The following describes two proteins that form a bound complex.

Sequence of protein 1:
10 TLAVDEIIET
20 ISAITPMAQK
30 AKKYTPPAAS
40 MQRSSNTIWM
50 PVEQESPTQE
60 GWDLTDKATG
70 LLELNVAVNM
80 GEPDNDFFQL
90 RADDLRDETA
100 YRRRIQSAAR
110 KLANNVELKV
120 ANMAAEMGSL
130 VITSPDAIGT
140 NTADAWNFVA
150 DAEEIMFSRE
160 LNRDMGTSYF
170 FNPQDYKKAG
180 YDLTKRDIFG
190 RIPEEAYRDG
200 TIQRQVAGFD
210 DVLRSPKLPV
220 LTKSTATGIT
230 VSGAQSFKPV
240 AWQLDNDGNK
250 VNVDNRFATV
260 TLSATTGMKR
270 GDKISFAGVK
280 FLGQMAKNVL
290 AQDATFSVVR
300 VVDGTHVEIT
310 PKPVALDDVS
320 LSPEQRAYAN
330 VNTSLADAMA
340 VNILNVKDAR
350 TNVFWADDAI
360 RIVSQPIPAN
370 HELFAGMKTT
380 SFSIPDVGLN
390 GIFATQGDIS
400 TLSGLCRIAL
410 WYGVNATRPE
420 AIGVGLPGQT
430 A

Interface contacts:
Residue I398 in protein 1 interacts with residue P150 in protein 2 (closest heavy-atom distance 4.8 Å).
Residue G396 in protein 1 contacts residue W146 in protein 2 (closest heavy-atom distance 3.8 Å).
Residue G396 in protein 1 interacts with residue N144 in protein 2 (closest heavy-atom distance 4.8 Å).
Residue G396 in protein 1 contacts residue F140 in protein 2 (closest heavy-atom distance 3.7 Å).
Residue D397 in protein 1 is in contact with residue W146 in protein 2 (closest heavy-atom distance 3.1 Å).
Residue G375 in protein 1 interacts with residue N144 in protein 2 (closest heavy-atom distance 4.4 Å).
Residue D397 in protein 1 interacts with residue F140 in protein 2 (closest heavy-atom distance 4.5 Å).

Sequence of protein 2:
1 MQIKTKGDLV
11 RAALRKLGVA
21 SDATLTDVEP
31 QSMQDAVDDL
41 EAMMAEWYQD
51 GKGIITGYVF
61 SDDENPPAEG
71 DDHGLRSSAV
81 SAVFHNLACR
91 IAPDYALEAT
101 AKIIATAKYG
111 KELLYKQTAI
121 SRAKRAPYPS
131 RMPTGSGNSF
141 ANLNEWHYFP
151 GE